Sequence of chain A:
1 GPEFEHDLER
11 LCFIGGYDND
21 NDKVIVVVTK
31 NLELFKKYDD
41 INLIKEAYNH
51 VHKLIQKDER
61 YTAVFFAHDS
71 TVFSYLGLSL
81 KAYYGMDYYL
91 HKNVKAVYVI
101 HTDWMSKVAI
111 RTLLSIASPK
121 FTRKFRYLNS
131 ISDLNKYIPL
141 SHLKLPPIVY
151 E

Sequence of chain B:
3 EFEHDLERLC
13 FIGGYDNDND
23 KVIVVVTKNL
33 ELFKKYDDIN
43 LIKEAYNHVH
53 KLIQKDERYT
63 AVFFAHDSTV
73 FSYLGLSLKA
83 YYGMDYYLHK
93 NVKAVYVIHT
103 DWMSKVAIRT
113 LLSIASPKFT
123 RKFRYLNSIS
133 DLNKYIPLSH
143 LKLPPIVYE

Residue-level contacts at the interface:
Residue Y127 in chain A is in contact with residue T102 in chain B (closest heavy-atom distance 3.3 Å).
Residue H68 in chain A interacts with residue S130 in chain B (closest heavy-atom distance 3.0 Å).
Residue V99 in chain A interacts with residue R126 in chain B (closest heavy-atom distance 3.1 Å).
Residue G15 in chain A contacts residue L143 in chain B (closest heavy-atom distance 3.3 Å).
Residue R126 in chain A contacts residue Y98 in chain B (closest heavy-atom distance 3.2 Å).
Residue F66 in chain A is in contact with residue L145 in chain B (closest heavy-atom distance 3.4 Å).
Residue V97 in chain A contacts residue K124 in chain B (closest heavy-atom distance 2.4 Å).
Residue K144 in chain A contacts residue G15 in chain B (closest heavy-atom distance 2.8 Å).
Residue T122 in chain A is in contact with residue Y84 in chain B (closest heavy-atom distance 3.2 Å).
Residue R123 in chain A is in contact with residue P119 in chain B (closest heavy-atom distance 3.5 Å).
Residue H142 in chain A is in contact with residue G16 in chain B (closest heavy-atom distance 3.4 Å).
Residue H68 in chain A is in contact with residue N129 in chain B (closest heavy-atom distance 3.2 Å).
Residue K124 in chain A is in contact with residue H91 in chain B (closest heavy-atom distance 3.4 Å).
Residue F125 in chain A interacts with residue V97 in chain B (closest heavy-atom distance 3.1 Å).
Residue T122 in chain A interacts with residue A117 in chain B (closest heavy-atom distance 3.2 Å).
Residue L143 in chain A contacts residue G15 in chain B (closest heavy-atom distance 3.1 Å).
Residue A96 in chain A contacts residue K124 in chain B (closest heavy-atom distance 3.2 Å).
Residue R126 in chain A interacts with residue V99 in chain B (closest heavy-atom distance 3.0 Å).
Residue R126 in chain A interacts with residue V97 in chain B (closest heavy-atom distance 2.8 Å).
Residue H91 in chain A contacts residue F121 in chain B (closest heavy-atom distance 3.3 Å).
Residue Y137 in chain A contacts residue Y98 in chain B (closest heavy-atom distance 3.3 Å).
Residue W104 in chain A interacts with residue Y127 in chain B (closest heavy-atom distance 3.4 Å).
Residue K124 in chain A is in contact with residue V94 in chain B (closest heavy-atom distance 2.8 Å).
Residue Y84 in chain A is in contact with residue S115 in chain B (closest heavy-atom distance 2.6 Å).
Residue H101 in chain A is in contact with residue L128 in chain B (closest heavy-atom distance 2.8 Å).
Residue G85 in chain A contacts residue T112 in chain B (closest heavy-atom distance 3.2 Å).
Residue D87 in chain A interacts with residue R111 in chain B (closest heavy-atom distance 2.7 Å).
Residue Y48 in chain A is in contact with residue V108 in chain B (closest heavy-atom distance 3.4 Å).
Residue I100 in chain A is in contact with residue I131 in chain B (closest heavy-atom distance 3.4 Å).
Residue Y127 in chain A contacts residue V99 in chain B (closest heavy-atom distance 3.3 Å).
Residue L128 in chain A interacts with residue H101 in chain B (closest heavy-atom distance 3.1 Å).
Residue F125 in chain A interacts with residue L114 in chain B (closest heavy-atom distance 3.1 Å).
Residue G15 in chain A interacts with residue K144 in chain B (closest heavy-atom distance 3.4 Å).
Residue K124 in chain A interacts with residue A96 in chain B (closest heavy-atom distance 3.4 Å).
Residue H91 in chain A interacts with residue S115 in chain B (closest heavy-atom distance 2.9 Å).
Residue N129 in chain A is in contact with residue H101 in chain B (closest heavy-atom distance 3.2 Å).
Residue T102 in chain A interacts with residue N129 in chain B (closest heavy-atom distance 3.0 Å).
Residue S115 in chain A contacts residue I116 in chain B (closest heavy-atom distance 2.9 Å).
Residue H142 in chain A contacts residue Y17 in chain B (closest heavy-atom distance 3.2 Å).
Residue V97 in chain A is in contact with residue R126 in chain B (closest heavy-atom distance 2.9 Å).
Residue K124 in chain A interacts with residue V97 in chain B (closest heavy-atom distance 3.1 Å).
Residue V97 in chain A interacts with residue F125 in chain B (closest heavy-atom distance 3.1 Å).
Residue L128 in chain A is in contact with residue I100 in chain B (closest heavy-atom distance 3.5 Å).
Residue Y98 in chain A is in contact with residue R126 in chain B (closest heavy-atom distance 3.5 Å).
Residue H91 in chain A interacts with residue K124 in chain B (closest heavy-atom distance 3.3 Å).
Residue V99 in chain A interacts with residue L128 in chain B (closest heavy-atom distance 2.9 Å).
Residue K124 in chain A interacts with residue K92 in chain B (closest heavy-atom distance 3.4 Å).
Residue F121 in chain A is in contact with residue Y83 in chain B (closest heavy-atom distance 3.4 Å).
Residue L128 in chain A is in contact with residue V99 in chain B (closest heavy-atom distance 2.8 Å).
Residue V94 in chain A contacts residue K124 in chain B (closest heavy-atom distance 3.1 Å).
Residue Y98 in chain A contacts residue Y137 in chain B (closest heavy-atom distance 3.3 Å).
Residue M86 in chain A is in contact with residue R111 in chain B (closest heavy-atom distance 3.1 Å).
Residue G85 in chain A interacts with residue V108 in chain B (closest heavy-atom distance 3.3 Å).
Residue F66 in chain A interacts with residue V149 in chain B (closest heavy-atom distance 3.4 Å).
Residue Y17 in chain A contacts residue H142 in chain B (closest heavy-atom distance 3.1 Å).
Residue I100 in chain A interacts with residue S130 in chain B (closest heavy-atom distance 3.4 Å).
Residue K92 in chain A contacts residue K124 in chain B (closest heavy-atom distance 2.6 Å).
Residue Y84 in chain A is in contact with residue R111 in chain B (closest heavy-atom distance 3.0 Å).
Residue V99 in chain A contacts residue Y127 in chain B (closest heavy-atom distance 3.5 Å).
Residue Y84 in chain A contacts residue T112 in chain B (closest heavy-atom distance 3.4 Å).

This data describes a binding interaction between two proteins.